Sequence of protein 2:
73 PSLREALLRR

Sequence of protein 1:
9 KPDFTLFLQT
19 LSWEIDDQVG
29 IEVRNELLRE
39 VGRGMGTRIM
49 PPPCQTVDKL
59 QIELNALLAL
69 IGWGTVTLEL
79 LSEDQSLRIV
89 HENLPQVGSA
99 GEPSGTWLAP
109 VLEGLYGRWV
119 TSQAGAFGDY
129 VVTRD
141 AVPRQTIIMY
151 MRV

Residue-level contacts at the interface:
Residue V31 in protein 1 is in contact with residue L79 in protein 2 (closest heavy-atom distance 3.6 Å).
Residue V27 in protein 1 contacts residue R76 in protein 2 (closest heavy-atom distance 2.9 Å).
Residue L35 in protein 1 contacts residue L79 in protein 2 (closest heavy-atom distance 4.7 Å).
Residue I23 in protein 1 contacts residue L75 in protein 2 (closest heavy-atom distance 4.8 Å).
Residue V31 in protein 1 is in contact with residue L80 in protein 2 (closest heavy-atom distance 5.0 Å).
Residue V27 in protein 1 interacts with residue L75 in protein 2 (closest heavy-atom distance 3.7 Å).
Residue V27 in protein 1 is in contact with residue L79 in protein 2 (closest heavy-atom distance 4.0 Å).
Residue G28 in protein 1 is in contact with residue R76 in protein 2 (closest heavy-atom distance 4.2 Å).
Residue Q26 in protein 1 interacts with residue L75 in protein 2 (closest heavy-atom distance 4.4 Å).
Residue Q26 in protein 1 interacts with residue R76 in protein 2 (closest heavy-atom distance 3.4 Å).
Residue V31 in protein 1 is in contact with residue R76 in protein 2 (closest heavy-atom distance 4.9 Å).

These two protein chains interact to form a complex.